Sequence of the first protein:
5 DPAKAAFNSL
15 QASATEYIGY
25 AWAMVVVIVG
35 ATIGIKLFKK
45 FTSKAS

The following describes two proteins that form a bound complex.

Residue-level contacts at the interface:
Residue N12 in the first protein interacts with residue Y24 in the second protein (closest heavy-atom distance 4.9 Å).
Residue W26 in the first protein is in contact with residue F42 in the second protein (closest heavy-atom distance 3.9 Å).
Residue A18 in the first protein contacts residue M28 in the second protein (closest heavy-atom distance 4.2 Å).
Residue W26 in the first protein is in contact with residue A35 in the second protein (closest heavy-atom distance 4.5 Å).
Residue K40 in the first protein contacts residue S47 in the second protein (closest heavy-atom distance 3.1 Å).
Residue F11 in the first protein is in contact with residue Y24 in the second protein (closest heavy-atom distance 3.5 Å).
Residue I37 in the first protein is in contact with residue T46 in the second protein (closest heavy-atom distance 3.6 Å).
Residue Q15 in the first protein is in contact with residue A27 in the second protein (closest heavy-atom distance 3.8 Å).
Residue I22 in the first protein contacts residue I32 in the second protein (closest heavy-atom distance 4.6 Å).
Residue K8 in the first protein is in contact with residue Y24 in the second protein (closest heavy-atom distance 3.4 Å).
Residue A25 in the first protein contacts residue I39 in the second protein (closest heavy-atom distance 4.4 Å).
Residue W26 in the first protein contacts residue I39 in the second protein (closest heavy-atom distance 3.7 Å).
Residue I37 in the first protein interacts with residue S50 in the second protein (closest heavy-atom distance 3.3 Å).
Residue L41 in the first protein contacts residue S50 in the second protein (closest heavy-atom distance 3.7 Å).
Residue V30 in the first protein is in contact with residue F42 in the second protein (closest heavy-atom distance 4.7 Å).
Residue I22 in the first protein contacts residue A35 in the second protein (closest heavy-atom distance 3.6 Å).
Residue I37 in the first protein is in contact with residue S47 in the second protein (closest heavy-atom distance 4.3 Å).
Residue W26 in the first protein is in contact with residue G38 in the second protein (closest heavy-atom distance 3.5 Å).
Residue Q15 in the first protein is in contact with residue V31 in the second protein (closest heavy-atom distance 3.8 Å).
Residue Q15 in the first protein interacts with residue M28 in the second protein (closest heavy-atom distance 3.5 Å).
Residue K8 in the first protein is in contact with residue E20 in the second protein (closest heavy-atom distance 4.3 Å).
Residue V29 in the first protein contacts residue K43 in the second protein (closest heavy-atom distance 4.2 Å).
Residue K40 in the first protein interacts with residue S50 in the second protein (closest heavy-atom distance 3.0 Å).
Residue A18 in the first protein interacts with residue I32 in the second protein (closest heavy-atom distance 3.8 Å).
Residue V33 in the first protein interacts with residue T46 in the second protein (closest heavy-atom distance 4.3 Å).
Residue V29 in the first protein is in contact with residue I39 in the second protein (closest heavy-atom distance 4.0 Å).
Residue A7 in the first protein contacts residue Y21 in the second protein (closest heavy-atom distance 3.4 Å).
Residue T19 in the first protein contacts residue V31 in the second protein (closest heavy-atom distance 4.2 Å).
Residue K44 in the first protein contacts residue S50 in the second protein (closest heavy-atom distance 3.8 Å).
Residue L14 in the first protein contacts residue M28 in the second protein (closest heavy-atom distance 4.6 Å).
Residue F11 in the first protein interacts with residue A25 in the second protein (closest heavy-atom distance 4.3 Å).
Residue F11 in the first protein contacts residue Y21 in the second protein (closest heavy-atom distance 3.7 Å).
Residue I22 in the first protein interacts with residue V31 in the second protein (closest heavy-atom distance 3.5 Å).
Residue Q15 in the first protein is in contact with residue Y24 in the second protein (closest heavy-atom distance 4.5 Å).
Residue V29 in the first protein interacts with residue F42 in the second protein (closest heavy-atom distance 4.5 Å).
Residue D5 in the first protein contacts residue E20 in the second protein (closest heavy-atom distance 3.9 Å).
Residue V33 in the first protein contacts residue K43 in the second protein (closest heavy-atom distance 4.2 Å).
Residue V33 in the first protein interacts with residue F42 in the second protein (closest heavy-atom distance 3.7 Å).

Sequence of the second protein:
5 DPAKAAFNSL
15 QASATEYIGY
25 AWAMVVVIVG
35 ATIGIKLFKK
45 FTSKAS